Sequence of protein 1:
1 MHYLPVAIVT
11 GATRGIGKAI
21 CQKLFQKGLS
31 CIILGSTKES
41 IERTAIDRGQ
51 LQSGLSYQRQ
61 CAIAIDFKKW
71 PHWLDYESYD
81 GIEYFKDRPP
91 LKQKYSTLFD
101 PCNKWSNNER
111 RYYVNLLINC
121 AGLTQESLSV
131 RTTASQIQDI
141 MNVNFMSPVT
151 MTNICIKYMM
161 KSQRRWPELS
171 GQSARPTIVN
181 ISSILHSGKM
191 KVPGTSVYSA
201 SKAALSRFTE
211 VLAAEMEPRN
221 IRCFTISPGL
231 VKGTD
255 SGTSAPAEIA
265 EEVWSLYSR

These two protein chains interact to form a complex.

Sequence of protein 2:
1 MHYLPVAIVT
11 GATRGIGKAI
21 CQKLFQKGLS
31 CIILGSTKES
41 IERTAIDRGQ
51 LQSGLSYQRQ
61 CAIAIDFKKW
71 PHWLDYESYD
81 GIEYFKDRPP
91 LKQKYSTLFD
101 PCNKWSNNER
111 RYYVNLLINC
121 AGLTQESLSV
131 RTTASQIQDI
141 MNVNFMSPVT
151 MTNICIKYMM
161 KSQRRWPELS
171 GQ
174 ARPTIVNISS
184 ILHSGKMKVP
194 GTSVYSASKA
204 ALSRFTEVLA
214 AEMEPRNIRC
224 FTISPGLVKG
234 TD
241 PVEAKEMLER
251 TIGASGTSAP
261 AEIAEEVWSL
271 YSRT

Interface contacts:
Residue V192 in protein 2 interacts with residue V211 in protein 1 (closest heavy-atom distance 3.7 Å).
Residue W70 in protein 2 interacts with residue Q138 in protein 1 (closest heavy-atom distance 3.9 Å).
Residue A134 in protein 2 interacts with residue W70 in protein 1 (closest heavy-atom distance 3.6 Å).
Residue K191 in protein 2 contacts residue R207 in protein 1 (closest heavy-atom distance 3.6 Å).
Residue L212 in protein 2 is in contact with residue S129 in protein 1 (closest heavy-atom distance 3.6 Å).
Residue P193 in protein 2 is in contact with residue E215 in protein 1 (closest heavy-atom distance 3.5 Å).
Residue F145 in protein 2 interacts with residue A200 in protein 1 (closest heavy-atom distance 3.2 Å).
Residue R207 in protein 2 interacts with residue M190 in protein 1 (closest heavy-atom distance 2.7 Å).
Residue F208 in protein 2 contacts residue S196 in protein 1 (closest heavy-atom distance 3.6 Å).
Residue V149 in protein 2 contacts residue I137 in protein 1 (closest heavy-atom distance 3.7 Å).
Residue V130 in protein 2 contacts residue K157 in protein 1 (closest heavy-atom distance 3.6 Å).
Residue G188 in protein 2 interacts with residue R207 in protein 1 (closest heavy-atom distance 3.0 Å).
Residue G194 in protein 2 contacts residue E215 in protein 1 (closest heavy-atom distance 2.9 Å).
Residue R207 in protein 2 contacts residue S187 in protein 1 (closest heavy-atom distance 3.2 Å).
Residue A200 in protein 2 contacts residue F145 in protein 1 (closest heavy-atom distance 3.5 Å).
Residue L128 in protein 2 interacts with residue E215 in protein 1 (closest heavy-atom distance 3.4 Å).
Residue V211 in protein 2 contacts residue V192 in protein 1 (closest heavy-atom distance 3.3 Å).
Residue A134 in protein 2 interacts with residue L74 in protein 1 (closest heavy-atom distance 3.9 Å).
Residue R207 in protein 2 contacts residue A203 in protein 1 (closest heavy-atom distance 3.8 Å).
Residue A200 in protein 2 interacts with residue F208 in protein 1 (closest heavy-atom distance 3.8 Å).
Residue E215 in protein 2 is in contact with residue T195 in protein 1 (closest heavy-atom distance 3.8 Å).
Residue S129 in protein 2 is in contact with residue N153 in protein 1 (closest heavy-atom distance 2.3 Å).
Residue M190 in protein 2 interacts with residue R207 in protein 1 (closest heavy-atom distance 2.7 Å).
Residue W70 in protein 2 contacts residue A134 in protein 1 (closest heavy-atom distance 3.5 Å).
Residue E215 in protein 2 contacts residue S129 in protein 1 (closest heavy-atom distance 2.8 Å).
Residue R207 in protein 2 contacts residue K191 in protein 1 (closest heavy-atom distance 3.9 Å).
Residue I137 in protein 2 is in contact with residue V149 in protein 1 (closest heavy-atom distance 3.7 Å).
Residue A203 in protein 2 contacts residue R207 in protein 1 (closest heavy-atom distance 3.8 Å).
Residue A204 in protein 2 interacts with residue A200 in protein 1 (closest heavy-atom distance 3.4 Å).
Residue S196 in protein 2 interacts with residue F208 in protein 1 (closest heavy-atom distance 3.1 Å).
Residue A200 in protein 2 is in contact with residue A204 in protein 1 (closest heavy-atom distance 3.3 Å).
Residue V130 in protein 2 is in contact with residue N153 in protein 1 (closest heavy-atom distance 3.6 Å).
Residue F145 in protein 2 interacts with residue M141 in protein 1 (closest heavy-atom distance 3.5 Å).
Residue M141 in protein 2 is in contact with residue F145 in protein 1 (closest heavy-atom distance 3.9 Å).
Residue E215 in protein 2 interacts with residue G194 in protein 1 (closest heavy-atom distance 2.7 Å).
Residue V130 in protein 2 interacts with residue I156 in protein 1 (closest heavy-atom distance 3.5 Å).
Residue V211 in protein 2 interacts with residue S196 in protein 1 (closest heavy-atom distance 3.6 Å).
Residue S129 in protein 2 interacts with residue F208 in protein 1 (closest heavy-atom distance 3.4 Å).
Residue S129 in protein 2 interacts with residue L212 in protein 1 (closest heavy-atom distance 3.7 Å).
Residue M146 in protein 2 is in contact with residue M146 in protein 1 (closest heavy-atom distance 3.8 Å).
Residue S187 in protein 2 contacts residue R207 in protein 1 (closest heavy-atom distance 3.3 Å).
Residue E215 in protein 2 is in contact with residue P193 in protein 1 (closest heavy-atom distance 3.6 Å).
Residue H186 in protein 2 is in contact with residue R207 in protein 1 (closest heavy-atom distance 3.3 Å).
Residue A203 in protein 2 is in contact with residue A203 in protein 1 (closest heavy-atom distance 3.8 Å).
Residue M141 in protein 2 interacts with residue M146 in protein 1 (closest heavy-atom distance 3.7 Å).
Residue N153 in protein 2 contacts residue V130 in protein 1 (closest heavy-atom distance 3.5 Å).
Residue K157 in protein 2 interacts with residue V130 in protein 1 (closest heavy-atom distance 3.3 Å).
Residue F208 in protein 2 interacts with residue S129 in protein 1 (closest heavy-atom distance 3.2 Å).
Residue M146 in protein 2 contacts residue M141 in protein 1 (closest heavy-atom distance 3.5 Å).
Residue N153 in protein 2 interacts with residue S129 in protein 1 (closest heavy-atom distance 2.7 Å).
Residue L185 in protein 2 is in contact with residue R207 in protein 1 (closest heavy-atom distance 3.0 Å).
Residue S199 in protein 2 interacts with residue R207 in protein 1 (closest heavy-atom distance 3.8 Å).
Residue R207 in protein 2 contacts residue L185 in protein 1 (closest heavy-atom distance 2.9 Å).
Residue R207 in protein 2 contacts residue H186 in protein 1 (closest heavy-atom distance 3.4 Å).
Residue S129 in protein 2 contacts residue E215 in protein 1 (closest heavy-atom distance 3.1 Å).
Residue M141 in protein 2 contacts residue M141 in protein 1 (closest heavy-atom distance 3.7 Å).
Residue Q138 in protein 2 contacts residue W70 in protein 1 (closest heavy-atom distance 3.9 Å).
Residue R207 in protein 2 interacts with residue S199 in protein 1 (closest heavy-atom distance 3.8 Å).
Residue E215 in protein 2 contacts residue L128 in protein 1 (closest heavy-atom distance 3.8 Å).
Residue R207 in protein 2 contacts residue G188 in protein 1 (closest heavy-atom distance 3.0 Å).